Sequence of protein 2:
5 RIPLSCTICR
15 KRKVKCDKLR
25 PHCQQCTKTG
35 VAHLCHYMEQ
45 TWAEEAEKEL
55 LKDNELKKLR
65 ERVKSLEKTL

Residue-level contacts at the interface:
Residue L60 in protein 1 interacts with residue L63 in protein 2 (closest heavy-atom distance 4.1 Å).
Residue E59 in protein 1 is in contact with residue R64 in protein 2 (closest heavy-atom distance 2.6 Å).
Residue K56 in protein 1 is in contact with residue D57 in protein 2 (closest heavy-atom distance 2.7 Å).
Residue K56 in protein 1 interacts with residue E53 in protein 2 (closest heavy-atom distance 2.9 Å).
Residue L70 in protein 1 contacts residue E71 in protein 2 (closest heavy-atom distance 3.6 Å).
Residue L8 in protein 1 interacts with residue T33 in protein 2 (closest heavy-atom distance 3.6 Å).
Residue E71 in protein 1 interacts with residue R66 in protein 2 (closest heavy-atom distance 2.6 Å).
Residue L70 in protein 1 contacts residue L74 in protein 2 (closest heavy-atom distance 3.4 Å).
Residue L60 in protein 1 is in contact with residue L60 in protein 2 (closest heavy-atom distance 3.9 Å).
Residue E59 in protein 1 contacts residue L60 in protein 2 (closest heavy-atom distance 3.5 Å).
Residue L8 in protein 1 contacts residue V35 in protein 2 (closest heavy-atom distance 4.4 Å).
Residue W46 in protein 1 is in contact with residue T33 in protein 2 (closest heavy-atom distance 5.0 Å).
Residue W46 in protein 1 is in contact with residue V35 in protein 2 (closest heavy-atom distance 4.2 Å).
Residue A50 in protein 1 interacts with residue H40 in protein 2 (closest heavy-atom distance 4.4 Å).
Residue E51 in protein 1 contacts residue H37 in protein 2 (closest heavy-atom distance 3.8 Å).
Residue A50 in protein 1 is in contact with residue L38 in protein 2 (closest heavy-atom distance 3.8 Å).
Residue E53 in protein 1 contacts residue H40 in protein 2 (closest heavy-atom distance 4.3 Å).
Residue L54 in protein 1 contacts residue H37 in protein 2 (closest heavy-atom distance 3.5 Å).
Residue A47 in protein 1 is in contact with residue L38 in protein 2 (closest heavy-atom distance 3.7 Å).
Residue R24 in protein 1 is in contact with residue V35 in protein 2 (closest heavy-atom distance 3.8 Å).
Residue R66 in protein 1 contacts residue E71 in protein 2 (closest heavy-atom distance 3.6 Å).
Residue A47 in protein 1 is in contact with residue I12 in protein 2 (closest heavy-atom distance 4.2 Å).
Residue E71 in protein 1 contacts residue L70 in protein 2 (closest heavy-atom distance 3.7 Å).
Residue K22 in protein 1 is in contact with residue K32 in protein 2 (closest heavy-atom distance 3.7 Å).
Residue R66 in protein 1 interacts with residue V67 in protein 2 (closest heavy-atom distance 4.0 Å).
Residue L63 in protein 1 is in contact with residue V67 in protein 2 (closest heavy-atom distance 3.9 Å).
Residue V67 in protein 1 contacts residue V67 in protein 2 (closest heavy-atom distance 3.6 Å).
Residue R24 in protein 1 is in contact with residue T33 in protein 2 (closest heavy-atom distance 4.9 Å).
Residue R24 in protein 1 contacts residue G34 in protein 2 (closest heavy-atom distance 3.2 Å).
Residue V67 in protein 1 is in contact with residue L63 in protein 2 (closest heavy-atom distance 3.8 Å).
Residue L63 in protein 1 contacts residue L63 in protein 2 (closest heavy-atom distance 4.0 Å).
Residue L63 in protein 1 contacts residue L60 in protein 2 (closest heavy-atom distance 3.6 Å).
Residue V67 in protein 1 is in contact with residue L70 in protein 2 (closest heavy-atom distance 3.7 Å).
Residue K22 in protein 1 contacts residue G34 in protein 2 (closest heavy-atom distance 4.0 Å).
Residue L54 in protein 1 interacts with residue L38 in protein 2 (closest heavy-atom distance 3.7 Å).
Residue K56 in protein 1 interacts with residue K56 in protein 2 (closest heavy-atom distance 3.8 Å).
Residue L74 in protein 1 is in contact with residue T73 in protein 2 (closest heavy-atom distance 3.4 Å).
Residue K22 in protein 1 contacts residue T33 in protein 2 (closest heavy-atom distance 3.4 Å).
Residue K52 in protein 1 contacts residue D57 in protein 2 (closest heavy-atom distance 4.5 Å).
Residue E53 in protein 1 contacts residue E53 in protein 2 (closest heavy-atom distance 3.7 Å).
Residue L70 in protein 1 is in contact with residue V67 in protein 2 (closest heavy-atom distance 3.8 Å).
Residue L60 in protein 1 is in contact with residue K56 in protein 2 (closest heavy-atom distance 4.7 Å).
Residue A50 in protein 1 interacts with residue I12 in protein 2 (closest heavy-atom distance 3.9 Å).
Residue W46 in protein 1 contacts residue K15 in protein 2 (closest heavy-atom distance 3.6 Å).
Residue L74 in protein 1 interacts with residue L70 in protein 2 (closest heavy-atom distance 3.9 Å).
Residue E49 in protein 1 is in contact with residue K15 in protein 2 (closest heavy-atom distance 2.7 Å).
Residue L70 in protein 1 is in contact with residue L70 in protein 2 (closest heavy-atom distance 3.8 Å).
Residue V67 in protein 1 interacts with residue R66 in protein 2 (closest heavy-atom distance 4.2 Å).
Residue R64 in protein 1 contacts residue L63 in protein 2 (closest heavy-atom distance 3.8 Å).
Residue L74 in protein 1 contacts residue L74 in protein 2 (closest heavy-atom distance 3.8 Å).
Residue E51 in protein 1 contacts residue L38 in protein 2 (closest heavy-atom distance 3.1 Å).
Residue L63 in protein 1 is in contact with residue R64 in protein 2 (closest heavy-atom distance 4.2 Å).
Residue R24 in protein 1 contacts residue H37 in protein 2 (closest heavy-atom distance 3.6 Å).
Residue D57 in protein 1 contacts residue K56 in protein 2 (closest heavy-atom distance 2.9 Å).
Residue K56 in protein 1 interacts with residue L60 in protein 2 (closest heavy-atom distance 3.4 Å).
Residue W46 in protein 1 interacts with residue I12 in protein 2 (closest heavy-atom distance 3.3 Å).
Residue T73 in protein 1 interacts with residue L74 in protein 2 (closest heavy-atom distance 3.5 Å).
Residue W46 in protein 1 interacts with residue R16 in protein 2 (closest heavy-atom distance 3.4 Å).

Sequence of protein 1:
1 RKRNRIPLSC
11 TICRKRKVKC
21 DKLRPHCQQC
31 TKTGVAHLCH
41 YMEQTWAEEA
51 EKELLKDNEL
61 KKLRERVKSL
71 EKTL

The following describes two proteins that form a bound complex.